Sequence of the second protein:
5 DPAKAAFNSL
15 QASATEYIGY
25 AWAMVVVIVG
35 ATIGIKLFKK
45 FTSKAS

Interface contacts:
Residue D5 in the second protein is in contact with residue Y24 in the first protein (closest heavy-atom distance 3.0 Å).
Residue L41 in the second protein contacts residue S50 in the first protein (closest heavy-atom distance 3.5 Å).
Residue A18 in the second protein is in contact with residue M28 in the first protein (closest heavy-atom distance 3.8 Å).
Residue F11 in the second protein is in contact with residue Y24 in the first protein (closest heavy-atom distance 3.6 Å).
Residue W26 in the second protein contacts residue I39 in the first protein (closest heavy-atom distance 3.7 Å).
Residue K44 in the second protein contacts residue S50 in the first protein (closest heavy-atom distance 4.5 Å).
Residue I22 in the second protein is in contact with residue I32 in the first protein (closest heavy-atom distance 4.6 Å).
Residue L14 in the second protein interacts with residue M28 in the first protein (closest heavy-atom distance 4.0 Å).
Residue V33 in the second protein interacts with residue K43 in the first protein (closest heavy-atom distance 3.7 Å).
Residue F11 in the second protein is in contact with residue A27 in the first protein (closest heavy-atom distance 4.3 Å).
Residue V30 in the second protein interacts with residue F42 in the first protein (closest heavy-atom distance 4.8 Å).
Residue W26 in the second protein is in contact with residue G38 in the first protein (closest heavy-atom distance 3.9 Å).
Residue D5 in the second protein contacts residue E20 in the first protein (closest heavy-atom distance 3.3 Å).
Residue I22 in the second protein interacts with residue V31 in the first protein (closest heavy-atom distance 3.5 Å).
Residue I37 in the second protein is in contact with residue S47 in the first protein (closest heavy-atom distance 4.1 Å).
Residue V29 in the second protein contacts residue F42 in the first protein (closest heavy-atom distance 3.7 Å).
Residue I37 in the second protein contacts residue T46 in the first protein (closest heavy-atom distance 4.1 Å).
Residue I22 in the second protein interacts with residue A35 in the first protein (closest heavy-atom distance 3.8 Å).
Residue I37 in the second protein interacts with residue S50 in the first protein (closest heavy-atom distance 4.4 Å).
Residue Q15 in the second protein interacts with residue M28 in the first protein (closest heavy-atom distance 3.7 Å).
Residue V29 in the second protein contacts residue K43 in the first protein (closest heavy-atom distance 4.2 Å).
Residue A18 in the second protein interacts with residue I32 in the first protein (closest heavy-atom distance 4.3 Å).
Residue V29 in the second protein interacts with residue I39 in the first protein (closest heavy-atom distance 3.9 Å).
Residue A25 in the second protein is in contact with residue I39 in the first protein (closest heavy-atom distance 4.7 Å).
Residue K8 in the second protein contacts residue Y24 in the first protein (closest heavy-atom distance 3.8 Å).
Residue Q15 in the second protein interacts with residue A27 in the first protein (closest heavy-atom distance 4.8 Å).
Residue W26 in the second protein contacts residue A35 in the first protein (closest heavy-atom distance 4.7 Å).
Residue V33 in the second protein is in contact with residue F42 in the first protein (closest heavy-atom distance 3.8 Å).
Residue F11 in the second protein interacts with residue M28 in the first protein (closest heavy-atom distance 3.5 Å).
Residue V33 in the second protein contacts residue T46 in the first protein (closest heavy-atom distance 3.7 Å).
Residue W26 in the second protein is in contact with residue F42 in the first protein (closest heavy-atom distance 3.9 Å).
Residue K40 in the second protein contacts residue S50 in the first protein (closest heavy-atom distance 2.9 Å).

Sequence of the first protein:
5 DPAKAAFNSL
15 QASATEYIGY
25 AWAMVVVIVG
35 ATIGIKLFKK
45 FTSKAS

These two protein chains interact to form a complex.